Sequence of protein 1:
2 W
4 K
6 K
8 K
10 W

Residue-level contacts at the interface:
Residue T98 in protein 2 is in contact with residue W10 in protein 1 (closest heavy-atom distance 2.9 Å).
Residue T98 in protein 2 contacts residue K8 in protein 1 (closest heavy-atom distance 4.3 Å).
Residue S23 in protein 2 is in contact with residue K8 in protein 1 (closest heavy-atom distance 2.9 Å).

These two protein chains interact to form a complex.

Sequence of protein 2:
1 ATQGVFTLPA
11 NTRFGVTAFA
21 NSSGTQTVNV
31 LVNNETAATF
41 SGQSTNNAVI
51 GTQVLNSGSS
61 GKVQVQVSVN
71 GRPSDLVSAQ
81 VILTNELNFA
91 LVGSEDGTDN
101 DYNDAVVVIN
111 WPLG